Residue-level contacts at the interface:
Residue F20 in chain A is in contact with residue V45 in chain B (closest heavy-atom distance 3.8 Å).
Residue F20 in chain A is in contact with residue I49 in chain B (closest heavy-atom distance 3.4 Å).
Residue H27 in chain A is in contact with residue V18 in chain B (closest heavy-atom distance 3.7 Å).
Residue L22 in chain A contacts residue V18 in chain B (closest heavy-atom distance 3.6 Å).
Residue F16 in chain A contacts residue L22 in chain B (closest heavy-atom distance 2.9 Å).
Residue N15 in chain A interacts with residue Y21 in chain B (closest heavy-atom distance 3.5 Å).
Residue H27 in chain A interacts with residue S17 in chain B (closest heavy-atom distance 2.9 Å).
Residue K46 in chain A interacts with residue E26 in chain B (closest heavy-atom distance 3.8 Å).
Residue K46 in chain A contacts residue L22 in chain B (closest heavy-atom distance 4.0 Å).
Residue F20 in chain A interacts with residue N42 in chain B (closest heavy-atom distance 3.9 Å).
Residue H27 in chain A interacts with residue F16 in chain B (closest heavy-atom distance 3.5 Å).
Residue E26 in chain A is in contact with residue I53 in chain B (closest heavy-atom distance 3.8 Å).
Residue L33 in chain A contacts residue I53 in chain B (closest heavy-atom distance 4.0 Å).
Residue E26 in chain A is in contact with residue I54 in chain B (closest heavy-atom distance 4.0 Å).
Residue Y21 in chain A interacts with residue N15 in chain B (closest heavy-atom distance 3.8 Å).
Residue S17 in chain A contacts residue H27 in chain B (closest heavy-atom distance 3.2 Å).
Residue F16 in chain A is in contact with residue K24 in chain B (closest heavy-atom distance 3.7 Å).
Residue V29 in chain A interacts with residue I53 in chain B (closest heavy-atom distance 3.9 Å).
Residue Y21 in chain A interacts with residue K46 in chain B (closest heavy-atom distance 3.2 Å).
Residue F20 in chain A contacts residue K46 in chain B (closest heavy-atom distance 4.0 Å).
Residue I53 in chain A is in contact with residue L30 in chain B (closest heavy-atom distance 3.7 Å).
Residue F16 in chain A interacts with residue Y21 in chain B (closest heavy-atom distance 3.7 Å).
Residue V45 in chain A interacts with residue F20 in chain B (closest heavy-atom distance 3.6 Å).
Residue T19 in chain A contacts residue T19 in chain B (closest heavy-atom distance 3.6 Å).
Residue V18 in chain A contacts residue F20 in chain B (closest heavy-atom distance 2.9 Å).
Residue V45 in chain A contacts residue I49 in chain B (closest heavy-atom distance 3.9 Å).
Residue H48 in chain A interacts with residue I53 in chain B (closest heavy-atom distance 3.6 Å).
Residue H48 in chain A interacts with residue T52 in chain B (closest heavy-atom distance 3.8 Å).
Residue L22 in chain A is in contact with residue N15 in chain B (closest heavy-atom distance 3.6 Å).
Residue T52 in chain A is in contact with residue H48 in chain B (closest heavy-atom distance 2.9 Å).
Residue N42 in chain A interacts with residue T19 in chain B (closest heavy-atom distance 3.2 Å).
Residue V18 in chain A interacts with residue L22 in chain B (closest heavy-atom distance 3.6 Å).
Residue E26 in chain A interacts with residue L50 in chain B (closest heavy-atom distance 3.9 Å).
Residue K46 in chain A contacts residue Y21 in chain B (closest heavy-atom distance 2.9 Å).
Residue S23 in chain A contacts residue K57 in chain B (closest heavy-atom distance 3.0 Å).
Residue K24 in chain A is in contact with residue R14 in chain B (closest heavy-atom distance 3.6 Å).
Residue I49 in chain A is in contact with residue V45 in chain B (closest heavy-atom distance 3.7 Å).
Residue T19 in chain A is in contact with residue V18 in chain B (closest heavy-atom distance 3.4 Å).
Residue N42 in chain A contacts residue F20 in chain B (closest heavy-atom distance 4.0 Å).
Residue F20 in chain A contacts residue S17 in chain B (closest heavy-atom distance 3.5 Å).
Residue I49 in chain A is in contact with residue F20 in chain B (closest heavy-atom distance 3.3 Å).
Residue Y21 in chain A contacts residue F16 in chain B (closest heavy-atom distance 3.3 Å).
Residue V18 in chain A is in contact with residue H27 in chain B (closest heavy-atom distance 3.8 Å).
Residue I49 in chain A interacts with residue I49 in chain B (closest heavy-atom distance 3.9 Å).
Residue S17 in chain A interacts with residue Y21 in chain B (closest heavy-atom distance 3.5 Å).
Residue F20 in chain A contacts residue V18 in chain B (closest heavy-atom distance 2.9 Å).
Residue F20 in chain A interacts with residue F20 in chain B (closest heavy-atom distance 3.7 Å).
Residue E25 in chain A is in contact with residue K13 in chain B (closest heavy-atom distance 2.8 Å).
Residue K24 in chain A is in contact with residue F16 in chain B (closest heavy-atom distance 3.7 Å).
Residue Y21 in chain A contacts residue S17 in chain B (closest heavy-atom distance 3.5 Å).
Residue T19 in chain A is in contact with residue N42 in chain B (closest heavy-atom distance 2.8 Å).
Residue K46 in chain A interacts with residue F20 in chain B (closest heavy-atom distance 3.9 Å).
Residue L22 in chain A is in contact with residue F16 in chain B (closest heavy-atom distance 2.8 Å).
Residue L22 in chain A interacts with residue L50 in chain B (closest heavy-atom distance 3.6 Å).
Residue L22 in chain A contacts residue K46 in chain B (closest heavy-atom distance 4.0 Å).
Residue F16 in chain A contacts residue H27 in chain B (closest heavy-atom distance 3.6 Å).
Residue S17 in chain A is in contact with residue F20 in chain B (closest heavy-atom distance 3.6 Å).
Residue V18 in chain A interacts with residue T19 in chain B (closest heavy-atom distance 3.4 Å).
Residue N15 in chain A contacts residue L22 in chain B (closest heavy-atom distance 3.9 Å).
Residue T52 in chain A is in contact with residue T52 in chain B (closest heavy-atom distance 4.1 Å).

These two protein chains interact to form a complex.

Sequence of chain B:
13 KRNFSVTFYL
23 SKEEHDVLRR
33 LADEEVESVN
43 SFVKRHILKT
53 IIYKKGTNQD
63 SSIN

Sequence of chain A:
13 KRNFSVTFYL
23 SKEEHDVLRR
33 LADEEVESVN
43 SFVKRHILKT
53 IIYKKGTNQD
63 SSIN